These two protein chains interact to form a complex.

Sequence of the second protein:
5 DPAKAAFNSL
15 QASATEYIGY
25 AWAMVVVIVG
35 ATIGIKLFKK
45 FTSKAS

Sequence of the first protein:
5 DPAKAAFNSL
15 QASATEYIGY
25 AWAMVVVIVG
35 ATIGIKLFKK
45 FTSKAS

Interface contacts:
Residue F45 in the first protein is in contact with residue F11 in the second protein (closest heavy-atom distance 4.4 Å).
Residue F42 in the first protein interacts with residue F11 in the second protein (closest heavy-atom distance 3.7 Å).
Residue F42 in the first protein is in contact with residue A7 in the second protein (closest heavy-atom distance 4.6 Å).
Residue T46 in the first protein contacts residue F11 in the second protein (closest heavy-atom distance 4.0 Å).
Residue F42 in the first protein interacts with residue A10 in the second protein (closest heavy-atom distance 3.7 Å).